Sequence of the first protein:
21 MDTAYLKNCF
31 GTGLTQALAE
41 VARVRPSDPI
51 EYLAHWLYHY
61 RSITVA

Residue-level contacts at the interface:
Residue V160 in the second protein contacts residue V44 in the first protein (closest heavy-atom distance 3.3 Å).
Residue Y178 in the second protein contacts residue P49 in the first protein (closest heavy-atom distance 3.7 Å).
Residue Y199 in the second protein is in contact with residue L57 in the first protein (closest heavy-atom distance 4.3 Å).
Residue D204 in the second protein is in contact with residue Y58 in the first protein (closest heavy-atom distance 3.5 Å).
Residue A170 in the second protein interacts with residue R45 in the first protein (closest heavy-atom distance 4.0 Å).
Residue L200 in the second protein interacts with residue R61 in the first protein (closest heavy-atom distance 3.1 Å).
Residue L206 in the second protein interacts with residue L57 in the first protein (closest heavy-atom distance 4.2 Å).
Residue L206 in the second protein contacts residue A54 in the first protein (closest heavy-atom distance 4.1 Å).
Residue L187 in the second protein contacts residue L34 in the first protein (closest heavy-atom distance 4.1 Å).
Residue Y174 in the second protein is in contact with residue V41 in the first protein (closest heavy-atom distance 3.2 Å).
Residue N210 in the second protein interacts with residue I50 in the first protein (closest heavy-atom distance 3.3 Å).
Residue N210 in the second protein contacts residue E51 in the first protein (closest heavy-atom distance 3.5 Å).
Residue A171 in the second protein is in contact with residue A42 in the first protein (closest heavy-atom distance 4.1 Å).
Residue Y199 in the second protein interacts with residue L34 in the first protein (closest heavy-atom distance 4.1 Å).
Residue A159 in the second protein contacts residue V44 in the first protein (closest heavy-atom distance 3.9 Å).
Residue L187 in the second protein is in contact with residue L26 in the first protein (closest heavy-atom distance 3.8 Å).
Residue Y199 in the second protein contacts residue R61 in the first protein (closest heavy-atom distance 3.5 Å).
Residue I161 in the second protein interacts with residue V44 in the first protein (closest heavy-atom distance 4.1 Å).
Residue Y174 in the second protein interacts with residue R45 in the first protein (closest heavy-atom distance 3.4 Å).
Residue C191 in the second protein is in contact with residue D22 in the first protein (closest heavy-atom distance 4.0 Å).
Residue L190 in the second protein is in contact with residue Y25 in the first protein (closest heavy-atom distance 4.0 Å).
Residue I165 in the second protein is in contact with residue R43 in the first protein (closest heavy-atom distance 3.4 Å).
Residue L202 in the second protein interacts with residue F30 in the first protein (closest heavy-atom distance 3.4 Å).
Residue L206 in the second protein contacts residue L53 in the first protein (closest heavy-atom distance 3.8 Å).
Residue P166 in the second protein is in contact with residue R45 in the first protein (closest heavy-atom distance 3.2 Å).
Residue A203 in the second protein interacts with residue A54 in the first protein (closest heavy-atom distance 3.5 Å).
Residue P195 in the second protein contacts residue Y25 in the first protein (closest heavy-atom distance 3.5 Å).
Residue Y199 in the second protein interacts with residue G33 in the first protein (closest heavy-atom distance 3.6 Å).
Residue I175 in the second protein is in contact with residue L38 in the first protein (closest heavy-atom distance 3.5 Å).
Residue N212 in the second protein interacts with residue D48 in the first protein (closest heavy-atom distance 4.0 Å).
Residue D197 in the second protein contacts residue R61 in the first protein (closest heavy-atom distance 2.6 Å).
Residue A203 in the second protein contacts residue L57 in the first protein (closest heavy-atom distance 4.1 Å).
Residue P198 in the second protein interacts with residue Y25 in the first protein (closest heavy-atom distance 4.3 Å).
Residue Y174 in the second protein is in contact with residue P46 in the first protein (closest heavy-atom distance 3.8 Å).
Residue A171 in the second protein contacts residue R45 in the first protein (closest heavy-atom distance 3.9 Å).
Residue Y199 in the second protein interacts with residue F30 in the first protein (closest heavy-atom distance 3.3 Å).
Residue L183 in the second protein interacts with residue L53 in the first protein (closest heavy-atom distance 3.9 Å).
Residue Y174 in the second protein interacts with residue A42 in the first protein (closest heavy-atom distance 3.8 Å).
Residue R154 in the second protein is in contact with residue R45 in the first protein (closest heavy-atom distance 3.1 Å).
Residue A203 in the second protein interacts with residue Y58 in the first protein (closest heavy-atom distance 3.8 Å).
Residue M207 in the second protein is in contact with residue A54 in the first protein (closest heavy-atom distance 4.3 Å).
Residue K194 in the second protein contacts residue Y25 in the first protein (closest heavy-atom distance 3.7 Å).
Residue V179 in the second protein contacts residue L38 in the first protein (closest heavy-atom distance 3.4 Å).
Residue V179 in the second protein contacts residue P49 in the first protein (closest heavy-atom distance 3.5 Å).
Residue N210 in the second protein contacts residue D48 in the first protein (closest heavy-atom distance 2.8 Å).
Residue C191 in the second protein interacts with residue L26 in the first protein (closest heavy-atom distance 4.1 Å).
Residue N212 in the second protein contacts residue I50 in the first protein (closest heavy-atom distance 4.1 Å).
Residue L190 in the second protein interacts with residue F30 in the first protein (closest heavy-atom distance 3.4 Å).
Residue T182 in the second protein contacts residue I50 in the first protein (closest heavy-atom distance 3.7 Å).
Residue Y199 in the second protein is in contact with residue Y60 in the first protein (closest heavy-atom distance 3.6 Å).
Residue I161 in the second protein interacts with residue R43 in the first protein (closest heavy-atom distance 3.8 Å).
Residue L183 in the second protein interacts with residue L38 in the first protein (closest heavy-atom distance 3.8 Å).
Residue V179 in the second protein contacts residue L53 in the first protein (closest heavy-atom distance 4.0 Å).
Residue V179 in the second protein interacts with residue V41 in the first protein (closest heavy-atom distance 3.7 Å).
Residue P198 in the second protein interacts with residue F30 in the first protein (closest heavy-atom distance 3.5 Å).
Residue V179 in the second protein is in contact with residue I50 in the first protein (closest heavy-atom distance 3.7 Å).
Residue Y174 in the second protein interacts with residue P49 in the first protein (closest heavy-atom distance 3.3 Å).
Residue L202 in the second protein is in contact with residue L57 in the first protein (closest heavy-atom distance 4.1 Å).
Residue K213 in the second protein is in contact with residue D48 in the first protein (closest heavy-atom distance 3.0 Å).
Residue L206 in the second protein interacts with residue I50 in the first protein (closest heavy-atom distance 3.5 Å).

Sequence of the second protein:
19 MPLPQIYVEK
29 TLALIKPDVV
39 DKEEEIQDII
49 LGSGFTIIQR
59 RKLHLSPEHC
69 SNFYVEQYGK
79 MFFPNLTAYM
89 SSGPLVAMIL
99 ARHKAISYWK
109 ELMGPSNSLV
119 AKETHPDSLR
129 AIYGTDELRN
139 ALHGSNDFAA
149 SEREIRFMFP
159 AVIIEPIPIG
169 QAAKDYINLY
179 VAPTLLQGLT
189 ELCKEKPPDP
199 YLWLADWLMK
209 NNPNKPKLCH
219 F

This data describes a binding interaction between two proteins.